The following describes two proteins that form a bound complex.

Contacts between the two chains:
Residue R89 in chain A contacts residue R143 in chain B (closest heavy-atom distance 3.6 Å).
Residue F162 in chain A is in contact with residue W48 in chain B (closest heavy-atom distance 3.7 Å).
Residue W60 in chain A interacts with residue K163 in chain B (closest heavy-atom distance 3.4 Å).
Residue V171 in chain A interacts with residue R70 in chain B (closest heavy-atom distance 3.0 Å).
Residue K169 in chain A is in contact with residue P131 in chain B (closest heavy-atom distance 3.4 Å).
Residue N156 in chain A interacts with residue H140 in chain B (closest heavy-atom distance 3.7 Å).
Residue K169 in chain A interacts with residue G133 in chain B (closest heavy-atom distance 3.8 Å).
Residue P170 in chain A is in contact with residue T132 in chain B (closest heavy-atom distance 3.3 Å).
Residue H128 in chain A is in contact with residue D146 in chain B (closest heavy-atom distance 2.6 Å).
Residue Q173 in chain A contacts residue H140 in chain B (closest heavy-atom distance 3.4 Å).
Residue L62 in chain A is in contact with residue A181 in chain B (closest heavy-atom distance 3.1 Å).
Residue K169 in chain A is in contact with residue T132 in chain B (closest heavy-atom distance 3.6 Å).
Residue K152 in chain A contacts residue D139 in chain B (closest heavy-atom distance 3.6 Å).
Residue L62 in chain A contacts residue R246 in chain B (closest heavy-atom distance 3.3 Å).
Residue W60 in chain A interacts with residue E156 in chain B (closest heavy-atom distance 3.8 Å).
Residue Q173 in chain A contacts residue R70 in chain B (closest heavy-atom distance 3.0 Å).
Residue D72 in chain A is in contact with residue K241 in chain B (closest heavy-atom distance 2.4 Å).
Residue P160 in chain A is in contact with residue W43 in chain B (closest heavy-atom distance 3.7 Å).
Residue M163 in chain A interacts with residue W48 in chain B (closest heavy-atom distance 3.7 Å).
Residue L62 in chain A interacts with residue R182 in chain B (closest heavy-atom distance 3.2 Å).
Residue L71 in chain A contacts residue V244 in chain B (closest heavy-atom distance 3.5 Å).
Residue R56 in chain A contacts residue R152 in chain B (closest heavy-atom distance 3.7 Å).
Residue H128 in chain A is in contact with residue P147 in chain B (closest heavy-atom distance 3.6 Å).
Residue W60 in chain A is in contact with residue V160 in chain B (closest heavy-atom distance 3.6 Å).
Residue F162 in chain A contacts residue L45 in chain B (closest heavy-atom distance 3.8 Å).
Residue G83 in chain A is in contact with residue L141 in chain B (closest heavy-atom distance 3.4 Å).
Residue L65 in chain A interacts with residue R185 in chain B (closest heavy-atom distance 3.5 Å).
Residue F162 in chain A is in contact with residue S44 in chain B (closest heavy-atom distance 3.7 Å).
Residue Q173 in chain A interacts with residue G133 in chain B (closest heavy-atom distance 2.9 Å).
Residue K169 in chain A interacts with residue R70 in chain B (closest heavy-atom distance 3.1 Å).
Residue Q173 in chain A is in contact with residue Q129 in chain B (closest heavy-atom distance 3.3 Å).
Residue M61 in chain A contacts residue R182 in chain B (closest heavy-atom distance 3.5 Å).
Residue K154 in chain A contacts residue H140 in chain B (closest heavy-atom distance 3.5 Å).
Residue E58 in chain A contacts residue R246 in chain B (closest heavy-atom distance 3.0 Å).
Residue Q173 in chain A is in contact with residue S66 in chain B (closest heavy-atom distance 3.3 Å).
Residue Q48 in chain A contacts residue V144 in chain B (closest heavy-atom distance 3.6 Å).
Residue H128 in chain A interacts with residue V142 in chain B (closest heavy-atom distance 3.5 Å).
Residue Q173 in chain A interacts with residue S135 in chain B (closest heavy-atom distance 3.4 Å).
Residue L85 in chain A interacts with residue V144 in chain B (closest heavy-atom distance 3.5 Å).
Residue K37 in chain A contacts residue S44 in chain B (closest heavy-atom distance 3.7 Å).
Residue E73 in chain A contacts residue R237 in chain B (closest heavy-atom distance 2.5 Å).
Residue L65 in chain A interacts with residue R182 in chain B (closest heavy-atom distance 3.7 Å).
Residue N156 in chain A is in contact with residue S135 in chain B (closest heavy-atom distance 3.1 Å).
Residue A52 in chain A is in contact with residue P147 in chain B (closest heavy-atom distance 3.7 Å).
Residue T155 in chain A contacts residue H140 in chain B (closest heavy-atom distance 3.7 Å).
Residue W60 in chain A is in contact with residue M159 in chain B (closest heavy-atom distance 3.5 Å).
Residue A176 in chain A interacts with residue R143 in chain B (closest heavy-atom distance 3.5 Å).
Residue F82 in chain A contacts residue I134 in chain B (closest heavy-atom distance 3.5 Å).
Residue G83 in chain A is in contact with residue V144 in chain B (closest heavy-atom distance 3.6 Å).
Residue P67 in chain A contacts residue T245 in chain B (closest heavy-atom distance 3.1 Å).
Residue N156 in chain A interacts with residue I134 in chain B (closest heavy-atom distance 3.6 Å).
Residue P87 in chain A contacts residue W43 in chain B (closest heavy-atom distance 3.2 Å).
Residue L91 in chain A is in contact with residue W43 in chain B (closest heavy-atom distance 3.6 Å).
Residue R68 in chain A is in contact with residue T245 in chain B (closest heavy-atom distance 3.0 Å).
Residue V171 in chain A is in contact with residue T132 in chain B (closest heavy-atom distance 3.2 Å).
Residue M61 in chain A is in contact with residue E178 in chain B (closest heavy-atom distance 3.8 Å).
Residue R56 in chain A is in contact with residue W155 in chain B (closest heavy-atom distance 3.1 Å).
Residue N156 in chain A interacts with residue L141 in chain B (closest heavy-atom distance 3.3 Å).
Residue R49 in chain A interacts with residue D148 in chain B (closest heavy-atom distance 2.6 Å).
Residue H128 in chain A interacts with residue P149 in chain B (closest heavy-atom distance 3.8 Å).

Sequence of chain B:
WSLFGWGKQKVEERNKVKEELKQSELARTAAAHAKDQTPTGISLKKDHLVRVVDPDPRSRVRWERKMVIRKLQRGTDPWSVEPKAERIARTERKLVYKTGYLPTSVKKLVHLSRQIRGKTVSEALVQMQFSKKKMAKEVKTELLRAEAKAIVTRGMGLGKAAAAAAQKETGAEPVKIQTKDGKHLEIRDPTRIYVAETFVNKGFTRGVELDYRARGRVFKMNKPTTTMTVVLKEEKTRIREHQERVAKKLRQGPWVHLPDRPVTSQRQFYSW

Sequence of chain A:
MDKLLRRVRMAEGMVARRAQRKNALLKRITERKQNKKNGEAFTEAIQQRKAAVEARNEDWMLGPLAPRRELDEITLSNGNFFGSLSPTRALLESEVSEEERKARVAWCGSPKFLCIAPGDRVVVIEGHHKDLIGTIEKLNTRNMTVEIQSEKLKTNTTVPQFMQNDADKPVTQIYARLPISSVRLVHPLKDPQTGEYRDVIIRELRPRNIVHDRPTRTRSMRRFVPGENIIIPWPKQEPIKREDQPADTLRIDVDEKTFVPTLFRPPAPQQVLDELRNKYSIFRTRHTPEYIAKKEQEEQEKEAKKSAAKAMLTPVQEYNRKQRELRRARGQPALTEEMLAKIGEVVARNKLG